Sequence of protein 2:
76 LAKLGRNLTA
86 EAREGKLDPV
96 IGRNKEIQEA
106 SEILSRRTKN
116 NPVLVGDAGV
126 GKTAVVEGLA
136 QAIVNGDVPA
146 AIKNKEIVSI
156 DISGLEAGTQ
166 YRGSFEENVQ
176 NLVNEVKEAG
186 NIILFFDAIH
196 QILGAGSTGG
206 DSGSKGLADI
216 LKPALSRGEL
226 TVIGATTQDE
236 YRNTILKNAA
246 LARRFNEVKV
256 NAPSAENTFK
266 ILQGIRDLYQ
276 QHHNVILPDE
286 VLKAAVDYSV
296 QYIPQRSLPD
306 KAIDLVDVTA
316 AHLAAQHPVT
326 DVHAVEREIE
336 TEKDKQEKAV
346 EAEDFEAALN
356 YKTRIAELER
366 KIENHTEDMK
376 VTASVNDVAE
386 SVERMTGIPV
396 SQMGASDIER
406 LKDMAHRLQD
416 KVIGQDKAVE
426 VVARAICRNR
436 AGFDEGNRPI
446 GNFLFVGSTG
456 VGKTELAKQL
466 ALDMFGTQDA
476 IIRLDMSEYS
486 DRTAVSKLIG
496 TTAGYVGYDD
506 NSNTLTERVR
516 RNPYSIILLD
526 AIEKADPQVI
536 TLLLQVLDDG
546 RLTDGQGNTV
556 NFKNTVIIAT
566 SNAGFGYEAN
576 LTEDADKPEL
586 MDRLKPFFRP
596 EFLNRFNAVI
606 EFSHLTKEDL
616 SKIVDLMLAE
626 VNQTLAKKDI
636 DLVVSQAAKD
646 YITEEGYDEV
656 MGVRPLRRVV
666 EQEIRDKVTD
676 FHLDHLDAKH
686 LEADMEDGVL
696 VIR

Sequence of protein 1:
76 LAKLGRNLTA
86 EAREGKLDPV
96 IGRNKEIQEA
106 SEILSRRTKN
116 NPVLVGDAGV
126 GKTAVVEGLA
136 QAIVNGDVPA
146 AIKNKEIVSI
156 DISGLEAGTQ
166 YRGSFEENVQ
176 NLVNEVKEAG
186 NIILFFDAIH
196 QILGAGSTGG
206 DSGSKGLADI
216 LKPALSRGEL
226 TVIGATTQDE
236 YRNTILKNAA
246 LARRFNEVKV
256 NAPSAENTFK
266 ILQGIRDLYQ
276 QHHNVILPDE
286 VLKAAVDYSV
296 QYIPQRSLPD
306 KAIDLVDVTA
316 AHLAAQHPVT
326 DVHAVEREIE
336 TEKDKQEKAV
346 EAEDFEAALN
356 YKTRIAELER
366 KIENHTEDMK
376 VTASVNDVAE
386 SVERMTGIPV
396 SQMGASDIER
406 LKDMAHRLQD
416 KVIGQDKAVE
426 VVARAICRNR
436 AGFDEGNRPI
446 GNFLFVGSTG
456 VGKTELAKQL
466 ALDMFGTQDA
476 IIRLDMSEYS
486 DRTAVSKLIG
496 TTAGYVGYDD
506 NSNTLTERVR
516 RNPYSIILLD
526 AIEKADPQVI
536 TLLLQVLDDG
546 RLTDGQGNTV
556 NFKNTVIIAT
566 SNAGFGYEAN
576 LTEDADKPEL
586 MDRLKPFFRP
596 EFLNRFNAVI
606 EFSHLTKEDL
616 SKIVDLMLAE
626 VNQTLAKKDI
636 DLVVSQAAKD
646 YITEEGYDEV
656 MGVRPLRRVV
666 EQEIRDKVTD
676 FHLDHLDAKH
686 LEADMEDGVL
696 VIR

Contacts between the two chains:
Residue R167 in protein 1 is in contact with residue G168 in protein 2 (closest heavy-atom distance 2.5 Å).
Residue S485 in protein 1 contacts residue Q533 in protein 2 (closest heavy-atom distance 3.8 Å).
Residue I635 in protein 1 contacts residue F438 in protein 2 (closest heavy-atom distance 3.3 Å).
Residue H317 in protein 1 is in contact with residue E107 in protein 2 (closest heavy-atom distance 2.5 Å).
Residue P323 in protein 1 is in contact with residue P144 in protein 2 (closest heavy-atom distance 3.8 Å).
Residue T674 in protein 1 is in contact with residue F438 in protein 2 (closest heavy-atom distance 3.3 Å).
Residue P323 in protein 1 is in contact with residue D142 in protein 2 (closest heavy-atom distance 3.0 Å).
Residue E512 in protein 1 contacts residue I240 in protein 2 (closest heavy-atom distance 3.9 Å).
Residue H277 in protein 1 contacts residue R112 in protein 2 (closest heavy-atom distance 3.5 Å).
Residue L678 in protein 1 is in contact with residue L406 in protein 2 (closest heavy-atom distance 3.8 Å).
Residue V313 in protein 1 is in contact with residue R111 in protein 2 (closest heavy-atom distance 3.1 Å).
Residue T488 in protein 1 contacts residue D531 in protein 2 (closest heavy-atom distance 3.9 Å).
Residue R670 in protein 1 is in contact with residue R433 in protein 2 (closest heavy-atom distance 3.4 Å).
Residue Q300 in protein 1 is in contact with residue R248 in protein 2 (closest heavy-atom distance 2.5 Å).
Residue L493 in protein 1 contacts residue L537 in protein 2 (closest heavy-atom distance 3.8 Å).
Residue S491 in protein 1 contacts residue T497 in protein 2 (closest heavy-atom distance 3.0 Å).
Residue V324 in protein 1 is in contact with residue G141 in protein 2 (closest heavy-atom distance 3.9 Å).
Residue M390 in protein 1 interacts with residue R111 in protein 2 (closest heavy-atom distance 3.9 Å).
Residue A316 in protein 1 interacts with residue S110 in protein 2 (closest heavy-atom distance 3.2 Å).
Residue V490 in protein 1 contacts residue T497 in protein 2 (closest heavy-atom distance 3.1 Å).
Residue L493 in protein 1 is in contact with residue Q533 in protein 2 (closest heavy-atom distance 3.5 Å).
Residue R670 in protein 1 interacts with residue E440 in protein 2 (closest heavy-atom distance 3.8 Å).
Residue K633 in protein 1 interacts with residue A436 in protein 2 (closest heavy-atom distance 2.6 Å).
Residue R663 in protein 1 contacts residue N599 in protein 2 (closest heavy-atom distance 2.8 Å).
Residue K492 in protein 1 contacts residue V534 in protein 2 (closest heavy-atom distance 3.2 Å).
Residue R513 in protein 1 is in contact with residue I240 in protein 2 (closest heavy-atom distance 3.8 Å).
Residue S302 in protein 1 contacts residue R248 in protein 2 (closest heavy-atom distance 3.3 Å).
Residue D312 in protein 1 interacts with residue R111 in protein 2 (closest heavy-atom distance 3.4 Å).
Residue H328 in protein 1 contacts residue G141 in protein 2 (closest heavy-atom distance 3.8 Å).
Residue I494 in protein 1 interacts with residue V501 in protein 2 (closest heavy-atom distance 3.4 Å).
Residue S158 in protein 1 is in contact with residue R222 in protein 2 (closest heavy-atom distance 3.2 Å).
Residue D671 in protein 1 contacts residue R429 in protein 2 (closest heavy-atom distance 3.3 Å).
Residue D309 in protein 1 is in contact with residue K114 in protein 2 (closest heavy-atom distance 3.4 Å).
Residue H278 in protein 1 interacts with residue R112 in protein 2 (closest heavy-atom distance 3.3 Å).
Residue K492 in protein 1 is in contact with residue T497 in protein 2 (closest heavy-atom distance 3.7 Å).
Residue D312 in protein 1 interacts with residue R112 in protein 2 (closest heavy-atom distance 3.2 Å).
Residue H328 in protein 1 interacts with residue N140 in protein 2 (closest heavy-atom distance 3.2 Å).
Residue Q165 in protein 1 contacts residue E172 in protein 2 (closest heavy-atom distance 2.4 Å).
Residue K492 in protein 1 interacts with residue D531 in protein 2 (closest heavy-atom distance 3.5 Å).
Residue H677 in protein 1 interacts with residue F438 in protein 2 (closest heavy-atom distance 3.5 Å).
Residue E331 in protein 1 is in contact with residue K148 in protein 2 (closest heavy-atom distance 3.3 Å).
Residue M390 in protein 1 is in contact with residue E107 in protein 2 (closest heavy-atom distance 3.2 Å).
Residue R167 in protein 1 is in contact with residue R167 in protein 2 (closest heavy-atom distance 3.2 Å).
Residue A316 in protein 1 is in contact with residue S106 in protein 2 (closest heavy-atom distance 3.3 Å).
Residue R332 in protein 1 is in contact with residue V139 in protein 2 (closest heavy-atom distance 3.5 Å).
Residue V313 in protein 1 is in contact with residue E107 in protein 2 (closest heavy-atom distance 3.8 Å).
Residue L678 in protein 1 contacts residue K407 in protein 2 (closest heavy-atom distance 3.9 Å).
Residue P323 in protein 1 is in contact with residue V143 in protein 2 (closest heavy-atom distance 2.7 Å).
Residue D675 in protein 1 contacts residue R429 in protein 2 (closest heavy-atom distance 2.8 Å).
Residue S491 in protein 1 interacts with residue Y500 in protein 2 (closest heavy-atom distance 3.6 Å).
Residue T488 in protein 1 is in contact with residue Q533 in protein 2 (closest heavy-atom distance 2.7 Å).
Residue E666 in protein 1 interacts with residue E440 in protein 2 (closest heavy-atom distance 3.8 Å).
Residue P323 in protein 1 contacts residue G141 in protein 2 (closest heavy-atom distance 3.5 Å).
Residue V673 in protein 1 contacts residue F438 in protein 2 (closest heavy-atom distance 3.5 Å).
Residue K492 in protein 1 interacts with residue Y500 in protein 2 (closest heavy-atom distance 3.3 Å).
Residue R516 in protein 1 contacts residue N243 in protein 2 (closest heavy-atom distance 3.1 Å).
Residue L678 in protein 1 is in contact with residue I403 in protein 2 (closest heavy-atom distance 3.6 Å).
Residue D156 in protein 1 contacts residue R222 in protein 2 (closest heavy-atom distance 2.4 Å).
Residue K633 in protein 1 contacts residue F438 in protein 2 (closest heavy-atom distance 3.7 Å).
Residue E666 in protein 1 is in contact with residue R443 in protein 2 (closest heavy-atom distance 3.6 Å).

These two protein chains interact to form a complex.